Contacts between the two chains:
Residue L19 in protein 1 interacts with residue W7 in protein 2 (closest heavy-atom distance 2.9 Å).
Residue L16 in protein 1 is in contact with residue T15 in protein 2 (closest heavy-atom distance 3.8 Å).
Residue L19 in protein 1 interacts with residue E10 in protein 2 (closest heavy-atom distance 3.8 Å).
Residue Q2 in protein 1 contacts residue Q29 in protein 2 (closest heavy-atom distance 2.5 Å).
Residue A12 in protein 1 interacts with residue Y14 in protein 2 (closest heavy-atom distance 4.0 Å).
Residue A9 in protein 1 interacts with residue I21 in protein 2 (closest heavy-atom distance 4.0 Å).
Residue T20 in protein 1 is in contact with residue W7 in protein 2 (closest heavy-atom distance 4.2 Å).
Residue A9 in protein 1 contacts residue L22 in protein 2 (closest heavy-atom distance 4.6 Å).
Residue A12 in protein 1 interacts with residue I18 in protein 2 (closest heavy-atom distance 3.9 Å).
Residue L19 in protein 1 is in contact with residue M2 in protein 2 (closest heavy-atom distance 4.4 Å).
Residue N5 in protein 1 is in contact with residue Q28 in protein 2 (closest heavy-atom distance 4.2 Å).
Residue L6 in protein 1 contacts residue S25 in protein 2 (closest heavy-atom distance 4.4 Å).
Residue A12 in protein 1 interacts with residue Q17 in protein 2 (closest heavy-atom distance 4.5 Å).
Residue G23 in protein 1 interacts with residue W4 in protein 2 (closest heavy-atom distance 3.7 Å).
Residue W22 in protein 1 interacts with residue W4 in protein 2 (closest heavy-atom distance 4.0 Å).
Residue R8 in protein 1 is in contact with residue I21 in protein 2 (closest heavy-atom distance 4.9 Å).
Residue G23 in protein 1 contacts residue W7 in protein 2 (closest heavy-atom distance 4.3 Å).
Residue R30 in protein 1 contacts residue W4 in protein 2 (closest heavy-atom distance 3.4 Å).
Residue A9 in protein 1 interacts with residue I18 in protein 2 (closest heavy-atom distance 4.5 Å).
Residue Q26 in protein 1 is in contact with residue W4 in protein 2 (closest heavy-atom distance 4.0 Å).
Residue N5 in protein 1 is in contact with residue S25 in protein 2 (closest heavy-atom distance 3.1 Å).
Residue Q2 in protein 1 contacts residue N32 in protein 2 (closest heavy-atom distance 3.5 Å).
Residue Q13 in protein 1 is in contact with residue I18 in protein 2 (closest heavy-atom distance 3.5 Å).
Residue L16 in protein 1 is in contact with residue I18 in protein 2 (closest heavy-atom distance 3.4 Å).
Residue Q2 in protein 1 contacts residue S25 in protein 2 (closest heavy-atom distance 3.9 Å).
Residue T20 in protein 1 interacts with residue I11 in protein 2 (closest heavy-atom distance 4.4 Å).
Residue L16 in protein 1 is in contact with residue Y14 in protein 2 (closest heavy-atom distance 3.7 Å).
Residue L19 in protein 1 is in contact with residue Y14 in protein 2 (closest heavy-atom distance 3.9 Å).
Residue L16 in protein 1 interacts with residue I11 in protein 2 (closest heavy-atom distance 3.4 Å).
Residue Q1 in protein 1 contacts residue Q28 in protein 2 (closest heavy-atom distance 4.1 Å).
Residue L27 in protein 1 interacts with residue W4 in protein 2 (closest heavy-atom distance 3.6 Å).
Residue L19 in protein 1 interacts with residue I11 in protein 2 (closest heavy-atom distance 3.7 Å).
Residue H15 in protein 1 is in contact with residue Y14 in protein 2 (closest heavy-atom distance 3.5 Å).
Residue N5 in protein 1 is in contact with residue I21 in protein 2 (closest heavy-atom distance 4.3 Å).
Residue Q2 in protein 1 contacts residue Q28 in protein 2 (closest heavy-atom distance 3.5 Å).
Residue W22 in protein 1 interacts with residue M2 in protein 2 (closest heavy-atom distance 3.5 Å).
Residue W22 in protein 1 contacts residue T3 in protein 2 (closest heavy-atom distance 4.2 Å).
Residue W22 in protein 1 contacts residue W7 in protein 2 (closest heavy-atom distance 3.3 Å).

Sequence of protein 1:
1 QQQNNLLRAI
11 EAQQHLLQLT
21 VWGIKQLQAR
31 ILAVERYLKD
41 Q

This data describes a binding interaction between two proteins.

Sequence of protein 2:
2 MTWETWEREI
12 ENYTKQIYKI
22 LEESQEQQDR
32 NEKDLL